Sequence of chain A:
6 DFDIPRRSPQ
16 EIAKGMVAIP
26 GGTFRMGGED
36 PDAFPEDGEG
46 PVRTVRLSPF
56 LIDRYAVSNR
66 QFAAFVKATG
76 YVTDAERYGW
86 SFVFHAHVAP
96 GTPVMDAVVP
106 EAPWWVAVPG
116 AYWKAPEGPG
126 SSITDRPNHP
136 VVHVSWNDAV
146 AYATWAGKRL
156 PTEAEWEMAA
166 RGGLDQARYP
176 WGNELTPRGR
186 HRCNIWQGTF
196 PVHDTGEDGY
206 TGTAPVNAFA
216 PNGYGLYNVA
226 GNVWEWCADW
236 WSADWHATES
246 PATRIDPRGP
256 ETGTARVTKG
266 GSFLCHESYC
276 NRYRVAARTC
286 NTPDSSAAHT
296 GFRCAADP

Sequence of chain B:
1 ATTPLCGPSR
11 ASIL

Contacts between the two chains:
Residue V104 in chain A interacts with residue I13 in chain B (closest heavy-atom distance 3.8 Å).
Residue T287 in chain A interacts with residue A11 in chain B (closest heavy-atom distance 4.7 Å).
Residue R277 in chain A contacts residue P4 in chain B (closest heavy-atom distance 3.1 Å).
Residue P105 in chain A is in contact with residue L5 in chain B (closest heavy-atom distance 3.8 Å).
Residue F87 in chain A interacts with residue R10 in chain B (closest heavy-atom distance 4.0 Å).
Residue W85 in chain A contacts residue R10 in chain B (closest heavy-atom distance 3.0 Å).
Residue F87 in chain A interacts with residue P8 in chain B (closest heavy-atom distance 3.5 Å).
Residue W110 in chain A interacts with residue L5 in chain B (closest heavy-atom distance 4.7 Å).
Residue F39 in chain A contacts residue P4 in chain B (closest heavy-atom distance 3.3 Å).
Residue S291 in chain A is in contact with residue P8 in chain B (closest heavy-atom distance 4.8 Å).
Residue M100 in chain A interacts with residue I13 in chain B (closest heavy-atom distance 4.5 Å).
Residue A102 in chain A interacts with residue I13 in chain B (closest heavy-atom distance 3.9 Å).
Residue S291 in chain A contacts residue R10 in chain B (closest heavy-atom distance 2.7 Å).
Residue C270 in chain A is in contact with residue C6 in chain B (closest heavy-atom distance 4.7 Å).
Residue S290 in chain A interacts with residue R10 in chain B (closest heavy-atom distance 3.0 Å).
Residue V103 in chain A contacts residue S12 in chain B (closest heavy-atom distance 4.5 Å).
Residue R277 in chain A contacts residue C6 in chain B (closest heavy-atom distance 3.1 Å).
Residue S290 in chain A contacts residue P8 in chain B (closest heavy-atom distance 3.9 Å).
Residue T284 in chain A contacts residue C6 in chain B (closest heavy-atom distance 4.4 Å).
Residue S290 in chain A interacts with residue S9 in chain B (closest heavy-atom distance 3.3 Å).
Residue H294 in chain A interacts with residue C6 in chain B (closest heavy-atom distance 2.8 Å).
Residue V104 in chain A interacts with residue S12 in chain B (closest heavy-atom distance 3.5 Å).
Residue E106 in chain A is in contact with residue T2 in chain B (closest heavy-atom distance 3.7 Å).
Residue W109 in chain A is in contact with residue L5 in chain B (closest heavy-atom distance 4.1 Å).
Residue P105 in chain A contacts residue S12 in chain B (closest heavy-atom distance 3.2 Å).
Residue S86 in chain A contacts residue R10 in chain B (closest heavy-atom distance 4.3 Å).
Residue D42 in chain A contacts residue T3 in chain B (closest heavy-atom distance 4.0 Å).
Residue N286 in chain A is in contact with residue S9 in chain B (closest heavy-atom distance 3.0 Å).
Residue F87 in chain A interacts with residue S9 in chain B (closest heavy-atom distance 3.7 Å).
Residue V104 in chain A interacts with residue P8 in chain B (closest heavy-atom distance 4.3 Å).
Residue F87 in chain A interacts with residue S12 in chain B (closest heavy-atom distance 4.9 Å).
Residue W85 in chain A is in contact with residue I13 in chain B (closest heavy-atom distance 3.6 Å).
Residue D79 in chain A contacts residue R10 in chain B (closest heavy-atom distance 4.1 Å).
Residue H294 in chain A interacts with residue P8 in chain B (closest heavy-atom distance 3.7 Å).
Residue W110 in chain A is in contact with residue P8 in chain B (closest heavy-atom distance 3.7 Å).
Residue C275 in chain A interacts with residue P4 in chain B (closest heavy-atom distance 3.8 Å).
Residue N286 in chain A contacts residue P8 in chain B (closest heavy-atom distance 2.8 Å).
Residue P105 in chain A interacts with residue I13 in chain B (closest heavy-atom distance 4.7 Å).
Residue R277 in chain A contacts residue L5 in chain B (closest heavy-atom distance 4.2 Å).
Residue E41 in chain A contacts residue T3 in chain B (closest heavy-atom distance 3.9 Å).
Residue F87 in chain A contacts residue I13 in chain B (closest heavy-atom distance 4.0 Å).
Residue Y274 in chain A contacts residue P4 in chain B (closest heavy-atom distance 3.4 Å).
Residue C285 in chain A interacts with residue G7 in chain B (closest heavy-atom distance 3.8 Å).
Residue A107 in chain A is in contact with residue L5 in chain B (closest heavy-atom distance 4.1 Å).
Residue A292 in chain A is in contact with residue P8 in chain B (closest heavy-atom distance 4.0 Å).
Residue R277 in chain A contacts residue T3 in chain B (closest heavy-atom distance 3.6 Å).
Residue C275 in chain A contacts residue C6 in chain B (closest heavy-atom distance 3.4 Å).
Residue A80 in chain A is in contact with residue R10 in chain B (closest heavy-atom distance 3.5 Å).
Residue T287 in chain A contacts residue R10 in chain B (closest heavy-atom distance 4.2 Å).
Residue D289 in chain A is in contact with residue R10 in chain B (closest heavy-atom distance 2.7 Å).
Residue N286 in chain A interacts with residue G7 in chain B (closest heavy-atom distance 3.7 Å).
Residue F39 in chain A interacts with residue T3 in chain B (closest heavy-atom distance 4.2 Å).
Residue Y274 in chain A interacts with residue L5 in chain B (closest heavy-atom distance 3.0 Å).
Residue V103 in chain A is in contact with residue I13 in chain B (closest heavy-atom distance 4.0 Å).
Residue T287 in chain A contacts residue S9 in chain B (closest heavy-atom distance 3.6 Å).
Residue T284 in chain A is in contact with residue G7 in chain B (closest heavy-atom distance 4.5 Å).
Residue V104 in chain A interacts with residue L5 in chain B (closest heavy-atom distance 3.7 Å).
Residue W110 in chain A is in contact with residue C6 in chain B (closest heavy-atom distance 4.4 Å).
Residue W229 in chain A contacts residue C6 in chain B (closest heavy-atom distance 3.5 Å).
Residue Y83 in chain A is in contact with residue R10 in chain B (closest heavy-atom distance 3.4 Å).

These two protein chains interact to form a complex.